Contacts between the two chains:
Residue R55 in the second protein contacts residue V9 in the first protein (closest heavy-atom distance 3.7 Å).

Sequence of the first protein:
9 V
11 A

The following describes two proteins that form a bound complex.

Sequence of the second protein:
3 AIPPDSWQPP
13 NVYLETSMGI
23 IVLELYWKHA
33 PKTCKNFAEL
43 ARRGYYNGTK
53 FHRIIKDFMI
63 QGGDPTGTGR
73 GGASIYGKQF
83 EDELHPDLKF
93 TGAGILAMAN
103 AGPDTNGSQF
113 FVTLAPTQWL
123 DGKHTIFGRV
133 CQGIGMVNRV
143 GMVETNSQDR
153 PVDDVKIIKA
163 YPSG